This data describes a binding interaction between two proteins.

Sequence of protein 2:
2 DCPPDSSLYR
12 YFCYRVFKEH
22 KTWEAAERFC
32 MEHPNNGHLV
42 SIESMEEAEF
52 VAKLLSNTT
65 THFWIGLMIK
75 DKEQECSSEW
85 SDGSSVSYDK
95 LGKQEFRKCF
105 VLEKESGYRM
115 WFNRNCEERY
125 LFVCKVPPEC

Sequence of protein 1:
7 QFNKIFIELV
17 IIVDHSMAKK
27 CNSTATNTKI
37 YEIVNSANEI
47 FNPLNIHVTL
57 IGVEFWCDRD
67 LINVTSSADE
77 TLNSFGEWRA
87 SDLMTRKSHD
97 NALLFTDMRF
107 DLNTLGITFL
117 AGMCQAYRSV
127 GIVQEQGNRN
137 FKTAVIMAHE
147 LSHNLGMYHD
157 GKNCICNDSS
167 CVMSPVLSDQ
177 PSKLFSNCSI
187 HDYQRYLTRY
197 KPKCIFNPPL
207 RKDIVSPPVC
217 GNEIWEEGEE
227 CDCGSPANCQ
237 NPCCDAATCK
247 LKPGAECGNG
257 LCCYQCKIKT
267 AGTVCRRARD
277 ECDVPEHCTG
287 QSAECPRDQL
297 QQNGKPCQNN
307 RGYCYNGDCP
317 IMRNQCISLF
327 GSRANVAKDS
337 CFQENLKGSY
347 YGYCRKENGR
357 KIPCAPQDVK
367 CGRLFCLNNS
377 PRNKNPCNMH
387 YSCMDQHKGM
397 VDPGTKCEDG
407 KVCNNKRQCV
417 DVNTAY

Residue-level contacts at the interface:
Residue Y347 in protein 1 is in contact with residue F13 in protein 2 (closest heavy-atom distance 3.9 Å).
Residue K380 in protein 1 interacts with residue E47 in protein 2 (closest heavy-atom distance 4.6 Å).
Residue K380 in protein 1 interacts with residue R11 in protein 2 (closest heavy-atom distance 4.0 Å).
Residue Y346 in protein 1 is in contact with residue P131 in protein 2 (closest heavy-atom distance 3.9 Å).
Residue K343 in protein 1 interacts with residue K129 in protein 2 (closest heavy-atom distance 4.0 Å).
Residue C389 in protein 1 interacts with residue C134 in protein 2 (closest heavy-atom distance 2.0 Å).
Residue Y346 in protein 1 contacts residue P132 in protein 2 (closest heavy-atom distance 3.4 Å).
Residue M385 in protein 1 interacts with residue Y12 in protein 2 (closest heavy-atom distance 2.9 Å).
Residue Y346 in protein 1 interacts with residue Y12 in protein 2 (closest heavy-atom distance 2.4 Å).
Residue K343 in protein 1 is in contact with residue S42 in protein 2 (closest heavy-atom distance 4.3 Å).
Residue E340 in protein 1 is in contact with residue F13 in protein 2 (closest heavy-atom distance 3.7 Å).
Residue Y346 in protein 1 is in contact with residue F13 in protein 2 (closest heavy-atom distance 3.5 Å).
Residue Y347 in protein 1 contacts residue Y12 in protein 2 (closest heavy-atom distance 4.0 Å).
Residue S345 in protein 1 contacts residue N37 in protein 2 (closest heavy-atom distance 4.9 Å).
Residue K343 in protein 1 is in contact with residue E44 in protein 2 (closest heavy-atom distance 3.2 Å).
Residue Y346 in protein 1 contacts residue N37 in protein 2 (closest heavy-atom distance 4.0 Å).
Residue N384 in protein 1 contacts residue Y12 in protein 2 (closest heavy-atom distance 3.2 Å).
Residue P382 in protein 1 interacts with residue R11 in protein 2 (closest heavy-atom distance 2.9 Å).
Residue M390 in protein 1 interacts with residue C134 in protein 2 (closest heavy-atom distance 3.4 Å).
Residue E340 in protein 1 interacts with residue E44 in protein 2 (closest heavy-atom distance 4.2 Å).
Residue C383 in protein 1 is in contact with residue Y12 in protein 2 (closest heavy-atom distance 3.5 Å).
Residue N381 in protein 1 is in contact with residue R11 in protein 2 (closest heavy-atom distance 2.6 Å).
Residue G344 in protein 1 is in contact with residue N37 in protein 2 (closest heavy-atom distance 4.8 Å).
Residue S345 in protein 1 contacts residue F13 in protein 2 (closest heavy-atom distance 4.2 Å).
Residue N381 in protein 1 interacts with residue Y12 in protein 2 (closest heavy-atom distance 3.9 Å).
Residue K343 in protein 1 interacts with residue F13 in protein 2 (closest heavy-atom distance 4.0 Å).
Residue C383 in protein 1 is in contact with residue R11 in protein 2 (closest heavy-atom distance 4.6 Å).
Residue Y347 in protein 1 is in contact with residue R11 in protein 2 (closest heavy-atom distance 5.0 Å).